Sequence of protein 1:
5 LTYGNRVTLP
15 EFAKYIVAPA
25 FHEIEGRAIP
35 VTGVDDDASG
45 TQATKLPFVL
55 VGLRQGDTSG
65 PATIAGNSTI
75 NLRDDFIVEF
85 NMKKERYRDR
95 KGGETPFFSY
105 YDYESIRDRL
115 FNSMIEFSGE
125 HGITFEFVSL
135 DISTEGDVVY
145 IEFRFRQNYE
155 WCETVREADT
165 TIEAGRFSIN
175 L

Sequence of protein 2:
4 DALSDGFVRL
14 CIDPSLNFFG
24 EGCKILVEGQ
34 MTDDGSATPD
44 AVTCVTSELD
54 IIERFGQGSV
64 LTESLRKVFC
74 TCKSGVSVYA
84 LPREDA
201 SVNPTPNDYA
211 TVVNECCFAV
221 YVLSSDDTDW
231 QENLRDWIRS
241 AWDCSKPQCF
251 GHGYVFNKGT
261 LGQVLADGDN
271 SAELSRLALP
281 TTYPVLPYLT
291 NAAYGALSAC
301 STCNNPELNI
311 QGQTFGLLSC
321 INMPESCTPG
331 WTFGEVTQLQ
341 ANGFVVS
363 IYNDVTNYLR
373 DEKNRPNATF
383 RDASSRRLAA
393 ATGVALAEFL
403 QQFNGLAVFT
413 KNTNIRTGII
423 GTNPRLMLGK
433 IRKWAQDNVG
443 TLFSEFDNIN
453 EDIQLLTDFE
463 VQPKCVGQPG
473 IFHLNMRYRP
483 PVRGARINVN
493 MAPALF

Residue-level contacts at the interface:
Residue F405 in protein 2 contacts residue R170 in protein 1 (closest heavy-atom distance 4.4 Å).
Residue V410 in protein 2 contacts residue E167 in protein 1 (closest heavy-atom distance 3.7 Å).
Residue A409 in protein 2 is in contact with residue T165 in protein 1 (closest heavy-atom distance 4.0 Å).
Residue L476 in protein 2 interacts with residue F171 in protein 1 (closest heavy-atom distance 3.9 Å).
Residue N416 in protein 2 contacts residue N71 in protein 1 (closest heavy-atom distance 4.3 Å).
Residue L476 in protein 2 contacts residue I173 in protein 1 (closest heavy-atom distance 2.8 Å).
Residue G472 in protein 2 is in contact with residue T165 in protein 1 (closest heavy-atom distance 4.0 Å).
Residue L476 in protein 2 is in contact with residue S172 in protein 1 (closest heavy-atom distance 3.7 Å).
Residue F411 in protein 2 is in contact with residue T164 in protein 1 (closest heavy-atom distance 2.6 Å).
Residue N477 in protein 2 is in contact with residue I173 in protein 1 (closest heavy-atom distance 3.2 Å).
Residue V410 in protein 2 is in contact with residue T165 in protein 1 (closest heavy-atom distance 3.0 Å).
Residue M429 in protein 2 contacts residue E167 in protein 1 (closest heavy-atom distance 4.4 Å).
Residue A409 in protein 2 interacts with residue E167 in protein 1 (closest heavy-atom distance 4.0 Å).
Residue L402 in protein 2 is in contact with residue R170 in protein 1 (closest heavy-atom distance 4.0 Å).
Residue F411 in protein 2 interacts with residue D163 in protein 1 (closest heavy-atom distance 3.0 Å).
Residue N406 in protein 2 contacts residue E167 in protein 1 (closest heavy-atom distance 4.4 Å).
Residue F405 in protein 2 is in contact with residue E167 in protein 1 (closest heavy-atom distance 2.6 Å).
Residue G407 in protein 2 is in contact with residue E167 in protein 1 (closest heavy-atom distance 2.8 Å).
Residue M429 in protein 2 contacts residue R170 in protein 1 (closest heavy-atom distance 3.6 Å).
Residue M478 in protein 2 is in contact with residue N174 in protein 1 (closest heavy-atom distance 3.3 Å).
Residue K413 in protein 2 is in contact with residue T164 in protein 1 (closest heavy-atom distance 3.4 Å).
Residue T419 in protein 2 contacts residue N71 in protein 1 (closest heavy-atom distance 3.7 Å).
Residue K246 in protein 2 contacts residue S172 in protein 1 (closest heavy-atom distance 3.1 Å).
Residue L402 in protein 2 contacts residue F171 in protein 1 (closest heavy-atom distance 4.5 Å).
Residue R479 in protein 2 interacts with residue L175 in protein 1 (closest heavy-atom distance 3.8 Å).
Residue A409 in protein 2 is in contact with residue D163 in protein 1 (closest heavy-atom distance 3.2 Å).
Residue T412 in protein 2 interacts with residue T164 in protein 1 (closest heavy-atom distance 3.0 Å).
Residue A409 in protein 2 interacts with residue I166 in protein 1 (closest heavy-atom distance 4.4 Å).
Residue M478 in protein 2 interacts with residue L175 in protein 1 (closest heavy-atom distance 3.0 Å).
Residue G472 in protein 2 is in contact with residue G169 in protein 1 (closest heavy-atom distance 3.3 Å).
Residue R418 in protein 2 interacts with residue E161 in protein 1 (closest heavy-atom distance 2.6 Å).
Residue G407 in protein 2 interacts with residue I166 in protein 1 (closest heavy-atom distance 3.3 Å).
Residue I421 in protein 2 is in contact with residue D163 in protein 1 (closest heavy-atom distance 3.1 Å).
Residue Y480 in protein 2 contacts residue L175 in protein 1 (closest heavy-atom distance 3.4 Å).
Residue F474 in protein 2 is in contact with residue E167 in protein 1 (closest heavy-atom distance 3.4 Å).
Residue P471 in protein 2 contacts residue T164 in protein 1 (closest heavy-atom distance 4.2 Å).
Residue N416 in protein 2 is in contact with residue G70 in protein 1 (closest heavy-atom distance 4.4 Å).
Residue V410 in protein 2 interacts with residue T164 in protein 1 (closest heavy-atom distance 2.3 Å).
Residue L398 in protein 2 is in contact with residue S172 in protein 1 (closest heavy-atom distance 4.1 Å).
Residue F474 in protein 2 interacts with residue R170 in protein 1 (closest heavy-atom distance 2.6 Å).
Residue F405 in protein 2 interacts with residue A168 in protein 1 (closest heavy-atom distance 3.8 Å).
Residue P471 in protein 2 interacts with residue T165 in protein 1 (closest heavy-atom distance 2.5 Å).
Residue H475 in protein 2 interacts with residue F171 in protein 1 (closest heavy-atom distance 3.3 Å).
Residue L398 in protein 2 interacts with residue N174 in protein 1 (closest heavy-atom distance 3.8 Å).
Residue T419 in protein 2 interacts with residue G70 in protein 1 (closest heavy-atom distance 4.0 Å).
Residue N406 in protein 2 contacts residue A168 in protein 1 (closest heavy-atom distance 4.0 Å).
Residue G472 in protein 2 is in contact with residue E167 in protein 1 (closest heavy-atom distance 4.5 Å).
Residue N477 in protein 2 interacts with residue L175 in protein 1 (closest heavy-atom distance 4.5 Å).
Residue K413 in protein 2 interacts with residue T165 in protein 1 (closest heavy-atom distance 4.2 Å).
Residue R418 in protein 2 contacts residue R160 in protein 1 (closest heavy-atom distance 3.3 Å).
Residue F474 in protein 2 contacts residue F171 in protein 1 (closest heavy-atom distance 2.5 Å).
Residue L457 in protein 2 is in contact with residue R170 in protein 1 (closest heavy-atom distance 3.1 Å).
Residue Y480 in protein 2 contacts residue N174 in protein 1 (closest heavy-atom distance 4.2 Å).
Residue N416 in protein 2 is in contact with residue A69 in protein 1 (closest heavy-atom distance 3.6 Å).
Residue M478 in protein 2 contacts residue I173 in protein 1 (closest heavy-atom distance 3.2 Å).
Residue K246 in protein 2 contacts residue F171 in protein 1 (closest heavy-atom distance 3.2 Å).
Residue G407 in protein 2 contacts residue A168 in protein 1 (closest heavy-atom distance 3.8 Å).
Residue R418 in protein 2 is in contact with residue A162 in protein 1 (closest heavy-atom distance 4.3 Å).
Residue L408 in protein 2 contacts residue E167 in protein 1 (closest heavy-atom distance 3.9 Å).
Residue R418 in protein 2 interacts with residue D163 in protein 1 (closest heavy-atom distance 2.8 Å).

The following describes two proteins that form a bound complex.